The following describes two proteins that form a bound complex.

Interface contacts:
Residue L19 in the second protein interacts with residue E62 in the first protein (closest heavy-atom distance 3.4 Å).
Residue Q34 in the second protein is in contact with residue T87 in the first protein (closest heavy-atom distance 2.9 Å).
Residue A27 in the second protein interacts with residue K50 in the first protein (closest heavy-atom distance 4.5 Å).
Residue A24 in the second protein is in contact with residue R54 in the first protein (closest heavy-atom distance 3.2 Å).
Residue L19 in the second protein is in contact with residue A58 in the first protein (closest heavy-atom distance 3.6 Å).
Residue A23 in the second protein interacts with residue I57 in the first protein (closest heavy-atom distance 3.6 Å).
Residue A23 in the second protein is in contact with residue R54 in the first protein (closest heavy-atom distance 3.4 Å).
Residue K31 in the second protein contacts residue M53 in the first protein (closest heavy-atom distance 4.8 Å).
Residue A27 in the second protein interacts with residue I57 in the first protein (closest heavy-atom distance 3.3 Å).
Residue K31 in the second protein is in contact with residue E46 in the first protein (closest heavy-atom distance 3.2 Å).
Residue I30 in the second protein is in contact with residue F88 in the first protein (closest heavy-atom distance 3.7 Å).
Residue I45 in the second protein interacts with residue F88 in the first protein (closest heavy-atom distance 4.1 Å).
Residue H14 in the second protein is in contact with residue A61 in the first protein (closest heavy-atom distance 3.5 Å).
Residue R16 in the second protein is in contact with residue A61 in the first protein (closest heavy-atom distance 3.5 Å).
Residue I30 in the second protein contacts residue M53 in the first protein (closest heavy-atom distance 4.1 Å).
Residue A23 in the second protein contacts residue A58 in the first protein (closest heavy-atom distance 3.8 Å).
Residue I30 in the second protein contacts residue I57 in the first protein (closest heavy-atom distance 3.5 Å).
Residue A40 in the second protein is in contact with residue T87 in the first protein (closest heavy-atom distance 4.1 Å).
Residue I30 in the second protein interacts with residue T87 in the first protein (closest heavy-atom distance 4.1 Å).
Residue L19 in the second protein interacts with residue A61 in the first protein (closest heavy-atom distance 3.9 Å).
Residue A27 in the second protein contacts residue R54 in the first protein (closest heavy-atom distance 4.4 Å).
Residue V26 in the second protein interacts with residue I57 in the first protein (closest heavy-atom distance 3.6 Å).
Residue H14 in the second protein interacts with residue I57 in the first protein (closest heavy-atom distance 4.5 Å).
Residue Q34 in the second protein interacts with residue M53 in the first protein (closest heavy-atom distance 4.9 Å).
Residue H136 in the second protein contacts residue R54 in the first protein (closest heavy-atom distance 3.8 Å).
Residue K31 in the second protein contacts residue K50 in the first protein (closest heavy-atom distance 4.2 Å).
Residue A27 in the second protein is in contact with residue M53 in the first protein (closest heavy-atom distance 3.5 Å).
Residue T47 in the second protein interacts with residue A61 in the first protein (closest heavy-atom distance 4.3 Å).
Residue A40 in the second protein is in contact with residue K86 in the first protein (closest heavy-atom distance 3.8 Å).
Residue E140 in the second protein contacts residue K50 in the first protein (closest heavy-atom distance 3.4 Å).

Sequence of the first protein:
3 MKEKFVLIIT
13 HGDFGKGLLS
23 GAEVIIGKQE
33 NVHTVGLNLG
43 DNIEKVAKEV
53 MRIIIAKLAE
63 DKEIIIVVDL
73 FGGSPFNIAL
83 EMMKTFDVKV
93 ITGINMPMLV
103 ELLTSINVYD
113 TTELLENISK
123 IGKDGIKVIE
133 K

Sequence of the second protein:
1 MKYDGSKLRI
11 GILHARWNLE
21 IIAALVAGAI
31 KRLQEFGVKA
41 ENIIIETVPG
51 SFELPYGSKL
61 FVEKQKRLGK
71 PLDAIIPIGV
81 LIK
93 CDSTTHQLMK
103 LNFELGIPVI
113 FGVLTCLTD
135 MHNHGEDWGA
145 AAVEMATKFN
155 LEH